Sequence of the first protein:
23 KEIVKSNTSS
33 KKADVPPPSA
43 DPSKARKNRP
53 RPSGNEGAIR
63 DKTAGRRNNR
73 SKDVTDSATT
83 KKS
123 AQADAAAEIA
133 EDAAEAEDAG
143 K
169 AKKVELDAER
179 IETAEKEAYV

This data describes a binding interaction between two proteins.

Sequence of the second protein:
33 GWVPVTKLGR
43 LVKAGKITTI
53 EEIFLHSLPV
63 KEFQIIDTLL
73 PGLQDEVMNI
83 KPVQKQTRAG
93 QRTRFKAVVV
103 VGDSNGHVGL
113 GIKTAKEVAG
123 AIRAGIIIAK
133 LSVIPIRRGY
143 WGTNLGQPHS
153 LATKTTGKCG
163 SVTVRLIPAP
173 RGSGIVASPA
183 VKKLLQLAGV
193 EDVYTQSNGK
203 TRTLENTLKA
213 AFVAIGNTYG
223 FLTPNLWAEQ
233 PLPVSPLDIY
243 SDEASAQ

Interface contacts:
Residue V120 in the second protein contacts residue A128 in the first protein (closest heavy-atom distance 4.9 Å).
Residue V120 in the second protein is in contact with residue Q124 in the first protein (closest heavy-atom distance 3.8 Å).
Residue V120 in the second protein contacts residue A125 in the first protein (closest heavy-atom distance 4.2 Å).
Residue F97 in the second protein interacts with residue Q124 in the first protein (closest heavy-atom distance 4.5 Å).
Residue V120 in the second protein is in contact with residue A123 in the first protein (closest heavy-atom distance 4.7 Å).